Sequence of chain B:
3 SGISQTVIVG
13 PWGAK

These two protein chains interact to form a complex.

Residue-level contacts at the interface:
Residue I108 in chain A is in contact with residue I10 in chain B (closest heavy-atom distance 3.7 Å).
Residue L106 in chain A interacts with residue V11 in chain B (closest heavy-atom distance 4.0 Å).
Residue P107 in chain A is in contact with residue G12 in chain B (closest heavy-atom distance 2.9 Å).
Residue N110 in chain A interacts with residue I10 in chain B (closest heavy-atom distance 2.9 Å).
Residue P107 in chain A is in contact with residue V11 in chain B (closest heavy-atom distance 3.5 Å).
Residue P107 in chain A interacts with residue P13 in chain B (closest heavy-atom distance 3.4 Å).
Residue N110 in chain A is in contact with residue Q7 in chain B (closest heavy-atom distance 4.3 Å).
Residue E109 in chain A contacts residue P13 in chain B (closest heavy-atom distance 3.8 Å).
Residue N105 in chain A is in contact with residue P13 in chain B (closest heavy-atom distance 4.9 Å).
Residue N110 in chain A interacts with residue T8 in chain B (closest heavy-atom distance 3.0 Å).
Residue L131 in chain A contacts residue V9 in chain B (closest heavy-atom distance 4.2 Å).
Residue N105 in chain A is in contact with residue W14 in chain B (closest heavy-atom distance 3.2 Å).
Residue L131 in chain A contacts residue V11 in chain B (closest heavy-atom distance 3.8 Å).
Residue I108 in chain A is in contact with residue V11 in chain B (closest heavy-atom distance 4.4 Å).
Residue E109 in chain A interacts with residue I10 in chain B (closest heavy-atom distance 2.9 Å).
Residue L133 in chain A is in contact with residue Q7 in chain B (closest heavy-atom distance 3.3 Å).
Residue I108 in chain A contacts residue G12 in chain B (closest heavy-atom distance 3.8 Å).
Residue L133 in chain A contacts residue V9 in chain B (closest heavy-atom distance 3.8 Å).
Residue P107 in chain A contacts residue I10 in chain B (closest heavy-atom distance 4.7 Å).
Residue P107 in chain A is in contact with residue W14 in chain B (closest heavy-atom distance 3.6 Å).
Residue E109 in chain A is in contact with residue V11 in chain B (closest heavy-atom distance 4.4 Å).
Residue S132 in chain A is in contact with residue V9 in chain B (closest heavy-atom distance 4.0 Å).
Residue L133 in chain A interacts with residue T8 in chain B (closest heavy-atom distance 3.6 Å).
Residue G111 in chain A interacts with residue V9 in chain B (closest heavy-atom distance 4.6 Å).
Residue L106 in chain A is in contact with residue W14 in chain B (closest heavy-atom distance 4.3 Å).
Residue N110 in chain A interacts with residue V9 in chain B (closest heavy-atom distance 3.4 Å).
Residue E109 in chain A interacts with residue G12 in chain B (closest heavy-atom distance 3.5 Å).

Sequence of chain A:
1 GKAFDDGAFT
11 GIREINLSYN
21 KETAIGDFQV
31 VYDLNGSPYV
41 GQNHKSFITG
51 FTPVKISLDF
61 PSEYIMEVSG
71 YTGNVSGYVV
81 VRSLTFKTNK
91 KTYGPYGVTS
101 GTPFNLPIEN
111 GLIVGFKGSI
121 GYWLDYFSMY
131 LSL